Sequence of chain B:
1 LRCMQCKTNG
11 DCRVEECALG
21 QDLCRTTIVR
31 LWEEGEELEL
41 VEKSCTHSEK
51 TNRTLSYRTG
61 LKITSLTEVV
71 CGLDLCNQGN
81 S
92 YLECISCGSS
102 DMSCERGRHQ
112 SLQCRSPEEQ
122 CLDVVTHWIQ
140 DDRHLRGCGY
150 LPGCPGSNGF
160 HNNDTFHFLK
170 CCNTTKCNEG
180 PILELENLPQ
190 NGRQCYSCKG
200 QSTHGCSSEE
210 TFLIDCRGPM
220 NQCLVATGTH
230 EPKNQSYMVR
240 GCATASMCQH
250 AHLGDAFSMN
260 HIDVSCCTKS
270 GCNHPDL

This data describes a binding interaction between two proteins.

Sequence of chain A:
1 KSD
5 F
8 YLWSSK

Contacts between the two chains:
Residue V126 in chain B is in contact with residue W10 in chain A (closest heavy-atom distance 4.0 Å).
Residue N259 in chain B contacts residue S2 in chain A (closest heavy-atom distance 4.1 Å).
Residue L31 in chain B is in contact with residue Y8 in chain A (closest heavy-atom distance 4.7 Å).
Residue S101 in chain B is in contact with residue K13 in chain A (closest heavy-atom distance 3.1 Å).
Residue G99 in chain B interacts with residue K13 in chain A (closest heavy-atom distance 3.7 Å).
Residue L252 in chain B is in contact with residue W10 in chain A (closest heavy-atom distance 4.0 Å).
Residue D254 in chain B contacts residue D3 in chain A (closest heavy-atom distance 4.0 Å).
Residue R142 in chain B contacts residue L9 in chain A (closest heavy-atom distance 2.9 Å).
Residue E68 in chain B interacts with residue F5 in chain A (closest heavy-atom distance 3.8 Å).
Residue L55 in chain B is in contact with residue S12 in chain A (closest heavy-atom distance 4.9 Å).
Residue T127 in chain B contacts residue W10 in chain A (closest heavy-atom distance 3.8 Å).
Residue F167 in chain B is in contact with residue W10 in chain A (closest heavy-atom distance 4.0 Å).
Residue K50 in chain B is in contact with residue D3 in chain A (closest heavy-atom distance 3.7 Å).
Residue L144 in chain B interacts with residue S12 in chain A (closest heavy-atom distance 4.7 Å).
Residue L55 in chain B contacts residue L9 in chain A (closest heavy-atom distance 3.9 Å).
Residue S100 in chain B contacts residue K13 in chain A (closest heavy-atom distance 3.4 Å).
Residue R142 in chain B contacts residue Y8 in chain A (closest heavy-atom distance 3.2 Å).
Residue L150 in chain B is in contact with residue L9 in chain A (closest heavy-atom distance 4.4 Å).
Residue L55 in chain B interacts with residue Y8 in chain A (closest heavy-atom distance 4.1 Å).
Residue R142 in chain B contacts residue W10 in chain A (closest heavy-atom distance 3.2 Å).
Residue Y57 in chain B interacts with residue K13 in chain A (closest heavy-atom distance 2.6 Å).
Residue H166 in chain B interacts with residue W10 in chain A (closest heavy-atom distance 4.1 Å).
Residue D141 in chain B interacts with residue K13 in chain A (closest heavy-atom distance 4.9 Å).
Residue E68 in chain B is in contact with residue D3 in chain A (closest heavy-atom distance 4.8 Å).
Residue L168 in chain B is in contact with residue L9 in chain A (closest heavy-atom distance 4.0 Å).
Residue T27 in chain B interacts with residue F5 in chain A (closest heavy-atom distance 4.4 Å).
Residue D254 in chain B interacts with residue W10 in chain A (closest heavy-atom distance 3.9 Å).
Residue T64 in chain B is in contact with residue K13 in chain A (closest heavy-atom distance 4.9 Å).
Residue N259 in chain B contacts residue K1 in chain A (closest heavy-atom distance 2.6 Å).
Residue V125 in chain B interacts with residue W10 in chain A (closest heavy-atom distance 3.7 Å).
Residue L55 in chain B is in contact with residue F5 in chain A (closest heavy-atom distance 4.1 Å).
Residue R142 in chain B interacts with residue K13 in chain A (closest heavy-atom distance 4.5 Å).
Residue H251 in chain B contacts residue L9 in chain A (closest heavy-atom distance 3.6 Å).
Residue L123 in chain B contacts residue L9 in chain A (closest heavy-atom distance 3.8 Å).
Residue L66 in chain B interacts with residue F5 in chain A (closest heavy-atom distance 3.6 Å).
Residue Y57 in chain B contacts residue S12 in chain A (closest heavy-atom distance 3.1 Å).
Residue L168 in chain B interacts with residue W10 in chain A (closest heavy-atom distance 3.9 Å).
Residue L150 in chain B contacts residue F5 in chain A (closest heavy-atom distance 3.7 Å).
Residue H251 in chain B is in contact with residue W10 in chain A (closest heavy-atom distance 2.8 Å).
Residue Y57 in chain B interacts with residue Y8 in chain A (closest heavy-atom distance 4.0 Å).
Residue V125 in chain B interacts with residue L9 in chain A (closest heavy-atom distance 3.5 Å).
Residue G99 in chain B is in contact with residue S12 in chain A (closest heavy-atom distance 4.7 Å).
Residue T67 in chain B contacts residue F5 in chain A (closest heavy-atom distance 4.9 Å).
Residue R142 in chain B is in contact with residue S11 in chain A (closest heavy-atom distance 3.3 Å).
Residue T54 in chain B contacts residue F5 in chain A (closest heavy-atom distance 3.6 Å).
Residue L144 in chain B contacts residue L9 in chain A (closest heavy-atom distance 4.6 Å).
Residue R53 in chain B interacts with residue F5 in chain A (closest heavy-atom distance 3.6 Å).
Residue L66 in chain B is in contact with residue Y8 in chain A (closest heavy-atom distance 3.4 Å).
Residue Y149 in chain B is in contact with residue F5 in chain A (closest heavy-atom distance 4.8 Å).
Residue A255 in chain B is in contact with residue W10 in chain A (closest heavy-atom distance 3.6 Å).
Residue V29 in chain B is in contact with residue Y8 in chain A (closest heavy-atom distance 3.5 Å).
Residue R142 in chain B contacts residue S12 in chain A (closest heavy-atom distance 2.9 Å).
Residue T64 in chain B interacts with residue Y8 in chain A (closest heavy-atom distance 4.5 Å).